Residue-level contacts at the interface:
Residue L56 in chain B contacts residue N279 in chain A (closest heavy-atom distance 3.3 Å).
Residue L56 in chain B interacts with residue V281 in chain A (closest heavy-atom distance 3.9 Å).
Residue L56 in chain B is in contact with residue F280 in chain A (closest heavy-atom distance 4.5 Å).
Residue K53 in chain B is in contact with residue N279 in chain A (closest heavy-atom distance 4.9 Å).
Residue S24 in chain B contacts residue Y275 in chain A (closest heavy-atom distance 5.0 Å).
Residue K53 in chain B is in contact with residue Y275 in chain A (closest heavy-atom distance 5.0 Å).
Residue D21 in chain B is in contact with residue Y275 in chain A (closest heavy-atom distance 3.1 Å).
Residue L23 in chain B is in contact with residue Y275 in chain A (closest heavy-atom distance 3.5 Å).

Sequence of chain A:
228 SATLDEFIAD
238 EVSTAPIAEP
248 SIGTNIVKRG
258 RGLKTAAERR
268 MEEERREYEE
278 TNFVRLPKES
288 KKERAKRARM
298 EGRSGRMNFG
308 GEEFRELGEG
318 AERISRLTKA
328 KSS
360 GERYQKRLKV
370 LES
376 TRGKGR

This data describes a binding interaction between two proteins.

Sequence of chain B:
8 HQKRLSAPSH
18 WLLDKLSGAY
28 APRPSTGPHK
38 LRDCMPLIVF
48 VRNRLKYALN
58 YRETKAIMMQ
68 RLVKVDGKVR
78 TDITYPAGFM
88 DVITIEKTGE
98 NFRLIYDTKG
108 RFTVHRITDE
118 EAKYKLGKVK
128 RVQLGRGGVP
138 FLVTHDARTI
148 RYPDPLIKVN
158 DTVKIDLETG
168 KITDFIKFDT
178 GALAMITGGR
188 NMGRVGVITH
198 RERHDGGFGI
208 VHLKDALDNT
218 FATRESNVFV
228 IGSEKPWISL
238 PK